Sequence of protein 1:
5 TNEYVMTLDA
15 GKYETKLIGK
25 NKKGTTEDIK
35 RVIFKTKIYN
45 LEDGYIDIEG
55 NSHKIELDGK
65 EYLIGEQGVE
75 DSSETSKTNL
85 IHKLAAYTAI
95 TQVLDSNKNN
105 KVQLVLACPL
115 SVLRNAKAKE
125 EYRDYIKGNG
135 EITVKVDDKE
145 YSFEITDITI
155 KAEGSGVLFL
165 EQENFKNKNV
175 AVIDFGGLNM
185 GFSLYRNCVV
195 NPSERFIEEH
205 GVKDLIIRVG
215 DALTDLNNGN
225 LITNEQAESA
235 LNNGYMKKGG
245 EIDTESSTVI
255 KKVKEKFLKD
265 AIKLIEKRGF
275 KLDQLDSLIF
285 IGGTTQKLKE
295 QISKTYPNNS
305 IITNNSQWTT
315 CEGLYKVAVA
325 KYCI

Sequence of protein 2:
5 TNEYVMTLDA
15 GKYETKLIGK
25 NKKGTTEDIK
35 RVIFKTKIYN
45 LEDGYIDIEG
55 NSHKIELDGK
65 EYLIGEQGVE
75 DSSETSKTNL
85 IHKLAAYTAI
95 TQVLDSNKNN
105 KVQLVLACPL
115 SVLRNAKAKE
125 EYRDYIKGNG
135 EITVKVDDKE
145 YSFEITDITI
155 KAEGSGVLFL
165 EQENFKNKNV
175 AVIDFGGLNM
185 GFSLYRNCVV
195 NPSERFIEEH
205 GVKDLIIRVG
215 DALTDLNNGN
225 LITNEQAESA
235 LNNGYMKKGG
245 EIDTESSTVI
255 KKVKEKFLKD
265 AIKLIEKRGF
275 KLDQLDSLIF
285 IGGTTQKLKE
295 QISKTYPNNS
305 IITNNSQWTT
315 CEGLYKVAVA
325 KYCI

Residue-level contacts at the interface:
Residue L182 in protein 2 is in contact with residue S197 in protein 1 (closest heavy-atom distance 3.3 Å).
Residue N119 in protein 2 contacts residue K121 in protein 1 (closest heavy-atom distance 3.4 Å).
Residue M184 in protein 2 is in contact with residue R272 in protein 1 (closest heavy-atom distance 3.3 Å).
Residue K271 in protein 2 contacts residue E202 in protein 1 (closest heavy-atom distance 1.7 Å).
Residue I201 in protein 2 is in contact with residue P196 in protein 1 (closest heavy-atom distance 3.2 Å).
Residue K271 in protein 2 contacts residue L268 in protein 1 (closest heavy-atom distance 3.1 Å).
Residue A120 in protein 2 is in contact with residue N119 in protein 1 (closest heavy-atom distance 2.1 Å).
Residue A120 in protein 2 is in contact with residue A120 in protein 1 (closest heavy-atom distance 3.1 Å).
Residue E203 in protein 2 interacts with residue S197 in protein 1 (closest heavy-atom distance 2.3 Å).
Residue R272 in protein 2 interacts with residue H204 in protein 1 (closest heavy-atom distance 2.7 Å).
Residue E203 in protein 2 contacts residue F274 in protein 1 (closest heavy-atom distance 1.9 Å).
Residue K271 in protein 2 is in contact with residue A265 in protein 1 (closest heavy-atom distance 2.6 Å).
Residue N183 in protein 2 contacts residue S197 in protein 1 (closest heavy-atom distance 2.2 Å).
Residue M184 in protein 2 interacts with residue K271 in protein 1 (closest heavy-atom distance 3.4 Å).
Residue A265 in protein 2 contacts residue K271 in protein 1 (closest heavy-atom distance 2.9 Å).
Residue I201 in protein 2 is in contact with residue F200 in protein 1 (closest heavy-atom distance 2.9 Å).
Residue H204 in protein 2 interacts with residue K271 in protein 1 (closest heavy-atom distance 1.6 Å).
Residue K271 in protein 2 interacts with residue H204 in protein 1 (closest heavy-atom distance 1.6 Å).
Residue R199 in protein 2 is in contact with residue I201 in protein 1 (closest heavy-atom distance 1.9 Å).
Residue K267 in protein 2 contacts residue D264 in protein 1 (closest heavy-atom distance 2.2 Å).
Residue F200 in protein 2 is in contact with residue F200 in protein 1 (closest heavy-atom distance 3.4 Å).
Residue F200 in protein 2 contacts residue I201 in protein 1 (closest heavy-atom distance 2.8 Å).
Residue S115 in protein 2 is in contact with residue S115 in protein 1 (closest heavy-atom distance 3.5 Å).
Residue L268 in protein 2 is in contact with residue L268 in protein 1 (closest heavy-atom distance 1.5 Å).
Residue I201 in protein 2 is in contact with residue R272 in protein 1 (closest heavy-atom distance 0.5 Å).
Residue E202 in protein 2 is in contact with residue K271 in protein 1 (closest heavy-atom distance 1.4 Å).
Residue D264 in protein 2 contacts residue K271 in protein 1 (closest heavy-atom distance 1.5 Å).
Residue R272 in protein 2 contacts residue E203 in protein 1 (closest heavy-atom distance 2.2 Å).
Residue H204 in protein 2 interacts with residue F274 in protein 1 (closest heavy-atom distance 1.8 Å).
Residue I201 in protein 2 contacts residue R199 in protein 1 (closest heavy-atom distance 1.8 Å).
Residue K271 in protein 2 contacts residue D264 in protein 1 (closest heavy-atom distance 1.4 Å).
Residue K121 in protein 2 interacts with residue N119 in protein 1 (closest heavy-atom distance 3.2 Å).
Residue S197 in protein 2 interacts with residue E202 in protein 1 (closest heavy-atom distance 3.1 Å).
Residue N119 in protein 2 contacts residue A120 in protein 1 (closest heavy-atom distance 2.4 Å).
Residue S197 in protein 2 contacts residue E203 in protein 1 (closest heavy-atom distance 2.0 Å).
Residue F274 in protein 2 contacts residue E203 in protein 1 (closest heavy-atom distance 2.2 Å).
Residue H204 in protein 2 interacts with residue E270 in protein 1 (closest heavy-atom distance 2.9 Å).
Residue E202 in protein 2 contacts residue R272 in protein 1 (closest heavy-atom distance 1.4 Å).
Residue E202 in protein 2 contacts residue S197 in protein 1 (closest heavy-atom distance 3.5 Å).
Residue K267 in protein 2 interacts with residue K267 in protein 1 (closest heavy-atom distance 3.0 Å).
Residue D264 in protein 2 interacts with residue L268 in protein 1 (closest heavy-atom distance 3.5 Å).
Residue L268 in protein 2 is in contact with residue K271 in protein 1 (closest heavy-atom distance 3.0 Å).
Residue E270 in protein 2 interacts with residue H204 in protein 1 (closest heavy-atom distance 3.2 Å).
Residue R272 in protein 2 is in contact with residue M184 in protein 1 (closest heavy-atom distance 3.3 Å).
Residue F274 in protein 2 contacts residue H204 in protein 1 (closest heavy-atom distance 1.8 Å).
Residue S197 in protein 2 interacts with residue L182 in protein 1 (closest heavy-atom distance 3.0 Å).
Residue S197 in protein 2 interacts with residue N183 in protein 1 (closest heavy-atom distance 1.9 Å).
Residue E203 in protein 2 contacts residue E198 in protein 1 (closest heavy-atom distance 2.1 Å).
Residue L268 in protein 2 contacts residue D264 in protein 1 (closest heavy-atom distance 3.4 Å).
Residue F200 in protein 2 interacts with residue R272 in protein 1 (closest heavy-atom distance 3.0 Å).
Residue N119 in protein 2 is in contact with residue N119 in protein 1 (closest heavy-atom distance 0.6 Å).
Residue E203 in protein 2 is in contact with residue R272 in protein 1 (closest heavy-atom distance 2.1 Å).
Residue R272 in protein 2 contacts residue F200 in protein 1 (closest heavy-atom distance 3.2 Å).
Residue N195 in protein 2 interacts with residue E203 in protein 1 (closest heavy-atom distance 3.5 Å).
Residue R272 in protein 2 is in contact with residue I201 in protein 1 (closest heavy-atom distance 0.7 Å).
Residue E198 in protein 2 interacts with residue E203 in protein 1 (closest heavy-atom distance 2.0 Å).
Residue H204 in protein 2 interacts with residue R272 in protein 1 (closest heavy-atom distance 3.1 Å).
Residue R272 in protein 2 contacts residue E202 in protein 1 (closest heavy-atom distance 1.2 Å).
Residue P196 in protein 2 interacts with residue I201 in protein 1 (closest heavy-atom distance 2.9 Å).
Residue D264 in protein 2 contacts residue K267 in protein 1 (closest heavy-atom distance 2.3 Å).

These two protein chains interact to form a complex.